These two protein chains interact to form a complex.

Sequence of the first protein:
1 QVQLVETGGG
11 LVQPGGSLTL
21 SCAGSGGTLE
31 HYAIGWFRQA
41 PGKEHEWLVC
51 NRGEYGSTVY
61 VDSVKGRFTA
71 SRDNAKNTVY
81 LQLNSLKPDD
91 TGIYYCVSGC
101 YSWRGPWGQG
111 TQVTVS

Sequence of the second protein:
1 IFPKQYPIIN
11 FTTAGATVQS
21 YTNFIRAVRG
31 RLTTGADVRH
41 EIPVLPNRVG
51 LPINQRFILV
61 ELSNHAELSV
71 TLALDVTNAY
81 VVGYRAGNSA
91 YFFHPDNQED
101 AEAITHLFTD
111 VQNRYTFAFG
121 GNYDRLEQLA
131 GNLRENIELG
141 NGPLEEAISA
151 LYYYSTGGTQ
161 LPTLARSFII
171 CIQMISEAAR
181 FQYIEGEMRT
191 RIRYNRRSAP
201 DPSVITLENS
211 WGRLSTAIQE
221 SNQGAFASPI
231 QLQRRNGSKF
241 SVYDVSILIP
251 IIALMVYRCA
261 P

Residue-level contacts at the interface:
Residue L161 in the second protein is in contact with residue Y55 in the first protein (closest heavy-atom distance 3.5 Å).
Residue Y115 in the second protein is in contact with residue S98 in the first protein (closest heavy-atom distance 3.8 Å).
Residue T116 in the second protein interacts with residue C100 in the first protein (closest heavy-atom distance 4.7 Å).
Residue Q98 in the second protein interacts with residue S102 in the first protein (closest heavy-atom distance 4.5 Å).
Residue A118 in the second protein contacts residue A33 in the first protein (closest heavy-atom distance 3.4 Å).
Residue H94 in the second protein contacts residue C100 in the first protein (closest heavy-atom distance 4.6 Å).
Residue H106 in the second protein contacts residue R104 in the first protein (closest heavy-atom distance 2.8 Å).
Residue T116 in the second protein is in contact with residue G99 in the first protein (closest heavy-atom distance 3.1 Å).
Residue A118 in the second protein contacts residue Y32 in the first protein (closest heavy-atom distance 3.8 Å).
Residue S155 in the second protein interacts with residue Q1 in the first protein (closest heavy-atom distance 4.6 Å).
Residue A118 in the second protein contacts residue Y55 in the first protein (closest heavy-atom distance 3.9 Å).
Residue L161 in the second protein is in contact with residue H31 in the first protein (closest heavy-atom distance 3.8 Å).
Residue T105 in the second protein interacts with residue S102 in the first protein (closest heavy-atom distance 4.1 Å).
Residue F117 in the second protein is in contact with residue A33 in the first protein (closest heavy-atom distance 3.5 Å).
Residue Q98 in the second protein contacts residue Y101 in the first protein (closest heavy-atom distance 3.8 Å).
Residue Y91 in the second protein is in contact with residue Y32 in the first protein (closest heavy-atom distance 3.1 Å).
Residue Q112 in the second protein is in contact with residue P106 in the first protein (closest heavy-atom distance 3.4 Å).
Residue R114 in the second protein interacts with residue G105 in the first protein (closest heavy-atom distance 4.4 Å).
Residue A101 in the second protein contacts residue S102 in the first protein (closest heavy-atom distance 3.7 Å).
Residue T116 in the second protein is in contact with residue Y32 in the first protein (closest heavy-atom distance 3.6 Å).
Residue T116 in the second protein contacts residue W103 in the first protein (closest heavy-atom distance 4.3 Å).
Residue R114 in the second protein contacts residue R104 in the first protein (closest heavy-atom distance 3.7 Å).
Residue P95 in the second protein is in contact with residue C100 in the first protein (closest heavy-atom distance 4.7 Å).
Residue R125 in the second protein contacts residue Y55 in the first protein (closest heavy-atom distance 3.9 Å).
Residue N113 in the second protein is in contact with residue Q3 in the first protein (closest heavy-atom distance 3.4 Å).
Residue Y115 in the second protein is in contact with residue Q3 in the first protein (closest heavy-atom distance 3.9 Å).
Residue H94 in the second protein contacts residue R52 in the first protein (closest heavy-atom distance 3.1 Å).
Residue Y115 in the second protein contacts residue V2 in the first protein (closest heavy-atom distance 2.9 Å).
Residue R114 in the second protein interacts with residue S98 in the first protein (closest heavy-atom distance 3.7 Å).
Residue P95 in the second protein interacts with residue Y101 in the first protein (closest heavy-atom distance 4.4 Å).
Residue Y154 in the second protein interacts with residue H31 in the first protein (closest heavy-atom distance 2.1 Å).
Residue F119 in the second protein contacts residue Y55 in the first protein (closest heavy-atom distance 4.0 Å).
Residue T116 in the second protein is in contact with residue A33 in the first protein (closest heavy-atom distance 2.7 Å).
Residue V111 in the second protein contacts residue P106 in the first protein (closest heavy-atom distance 4.7 Å).
Residue T116 in the second protein contacts residue H31 in the first protein (closest heavy-atom distance 4.7 Å).
Residue E102 in the second protein contacts residue S102 in the first protein (closest heavy-atom distance 3.4 Å).
Residue A118 in the second protein contacts residue G53 in the first protein (closest heavy-atom distance 3.4 Å).
Residue A118 in the second protein interacts with residue H31 in the first protein (closest heavy-atom distance 2.8 Å).
Residue L129 in the second protein contacts residue Y55 in the first protein (closest heavy-atom distance 3.8 Å).
Residue F117 in the second protein is in contact with residue H31 in the first protein (closest heavy-atom distance 3.6 Å).
Residue H94 in the second protein interacts with residue A33 in the first protein (closest heavy-atom distance 4.3 Å).
Residue F117 in the second protein interacts with residue Y32 in the first protein (closest heavy-atom distance 3.9 Å).
Residue Y115 in the second protein interacts with residue Q1 in the first protein (closest heavy-atom distance 4.4 Å).
Residue G120 in the second protein is in contact with residue R52 in the first protein (closest heavy-atom distance 4.2 Å).
Residue E102 in the second protein is in contact with residue R104 in the first protein (closest heavy-atom distance 4.2 Å).
Residue H94 in the second protein contacts residue C50 in the first protein (closest heavy-atom distance 3.5 Å).
Residue A101 in the second protein interacts with residue Y101 in the first protein (closest heavy-atom distance 3.9 Å).
Residue T105 in the second protein interacts with residue R104 in the first protein (closest heavy-atom distance 3.3 Å).
Residue N97 in the second protein is in contact with residue Y101 in the first protein (closest heavy-atom distance 4.6 Å).
Residue A118 in the second protein contacts residue G56 in the first protein (closest heavy-atom distance 4.3 Å).
Residue T116 in the second protein interacts with residue S98 in the first protein (closest heavy-atom distance 3.0 Å).
Residue Y115 in the second protein interacts with residue Y32 in the first protein (closest heavy-atom distance 3.6 Å).
Residue A118 in the second protein contacts residue R52 in the first protein (closest heavy-atom distance 2.8 Å).
Residue A101 in the second protein contacts residue C100 in the first protein (closest heavy-atom distance 3.1 Å).
Residue Y154 in the second protein contacts residue Y32 in the first protein (closest heavy-atom distance 3.2 Å).
Residue R114 in the second protein is in contact with residue W103 in the first protein (closest heavy-atom distance 3.3 Å).
Residue H94 in the second protein interacts with residue Y101 in the first protein (closest heavy-atom distance 3.7 Å).
Residue T105 in the second protein is in contact with residue W103 in the first protein (closest heavy-atom distance 4.4 Å).
Residue F119 in the second protein contacts residue R52 in the first protein (closest heavy-atom distance 3.8 Å).
Residue F119 in the second protein contacts residue H31 in the first protein (closest heavy-atom distance 4.2 Å).